The following describes two proteins that form a bound complex.

Sequence of the first protein:
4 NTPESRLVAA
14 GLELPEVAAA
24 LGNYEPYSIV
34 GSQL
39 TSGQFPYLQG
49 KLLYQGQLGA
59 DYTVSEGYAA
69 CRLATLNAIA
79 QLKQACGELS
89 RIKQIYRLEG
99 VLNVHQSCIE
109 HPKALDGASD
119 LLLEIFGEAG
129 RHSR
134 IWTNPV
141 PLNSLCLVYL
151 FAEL

Residue-level contacts at the interface:
Residue N137 in the first protein contacts residue P138 in the second protein (closest heavy-atom distance 4.5 Å).
Residue P110 in the first protein interacts with residue P141 in the second protein (closest heavy-atom distance 4.0 Å).
Residue R95 in the first protein interacts with residue F151 in the second protein (closest heavy-atom distance 3.4 Å).
Residue I134 in the first protein is in contact with residue L147 in the second protein (closest heavy-atom distance 4.5 Å).
Residue R132 in the first protein is in contact with residue E28 in the second protein (closest heavy-atom distance 4.4 Å).
Residue I107 in the first protein interacts with residue V139 in the second protein (closest heavy-atom distance 3.9 Å).
Residue R132 in the first protein is in contact with residue S40 in the second protein (closest heavy-atom distance 3.0 Å).
Residue R129 in the first protein contacts residue E28 in the second protein (closest heavy-atom distance 3.2 Å).
Residue P110 in the first protein contacts residue L24 in the second protein (closest heavy-atom distance 4.2 Å).
Residue T136 in the first protein is in contact with residue V139 in the second protein (closest heavy-atom distance 2.7 Å).
Residue H109 in the first protein contacts residue V139 in the second protein (closest heavy-atom distance 3.8 Å).
Residue I134 in the first protein is in contact with residue Y149 in the second protein (closest heavy-atom distance 3.3 Å).
Residue I134 in the first protein interacts with residue N137 in the second protein (closest heavy-atom distance 4.5 Å).
Residue T136 in the first protein contacts residue N137 in the second protein (closest heavy-atom distance 3.1 Å).
Residue N137 in the first protein is in contact with residue N137 in the second protein (closest heavy-atom distance 3.8 Å).
Residue W135 in the first protein contacts residue N137 in the second protein (closest heavy-atom distance 3.3 Å).
Residue R132 in the first protein contacts residue Y27 in the second protein (closest heavy-atom distance 3.1 Å).
Residue H103 in the first protein interacts with residue V139 in the second protein (closest heavy-atom distance 3.9 Å).
Residue S131 in the first protein interacts with residue Y30 in the second protein (closest heavy-atom distance 4.0 Å).
Residue H130 in the first protein interacts with residue N26 in the second protein (closest heavy-atom distance 3.7 Å).
Residue L121 in the first protein is in contact with residue N26 in the second protein (closest heavy-atom distance 3.6 Å).
Residue Q92 in the first protein interacts with residue V33 in the second protein (closest heavy-atom distance 3.8 Å).
Residue C106 in the first protein interacts with residue V139 in the second protein (closest heavy-atom distance 3.2 Å).
Residue H130 in the first protein contacts residue E28 in the second protein (closest heavy-atom distance 2.6 Å).
Residue S131 in the first protein interacts with residue E28 in the second protein (closest heavy-atom distance 3.4 Å).
Residue I107 in the first protein interacts with residue L142 in the second protein (closest heavy-atom distance 3.8 Å).
Residue R95 in the first protein contacts residue T39 in the second protein (closest heavy-atom distance 2.8 Å).
Residue S117 in the first protein contacts residue N26 in the second protein (closest heavy-atom distance 3.4 Å).
Residue D114 in the first protein contacts residue G25 in the second protein (closest heavy-atom distance 3.1 Å).
Residue Q36 in the first protein interacts with residue V33 in the second protein (closest heavy-atom distance 4.1 Å).
Residue S117 in the first protein contacts residue Y27 in the second protein (closest heavy-atom distance 4.2 Å).
Residue H109 in the first protein is in contact with residue P141 in the second protein (closest heavy-atom distance 3.7 Å).
Residue I107 in the first protein interacts with residue N143 in the second protein (closest heavy-atom distance 4.0 Å).
Residue Q104 in the first protein contacts residue V139 in the second protein (closest heavy-atom distance 4.0 Å).
Residue R95 in the first protein is in contact with residue Y149 in the second protein (closest heavy-atom distance 4.0 Å).
Residue R132 in the first protein interacts with residue Y149 in the second protein (closest heavy-atom distance 3.5 Å).
Residue Q92 in the first protein contacts residue I32 in the second protein (closest heavy-atom distance 2.8 Å).
Residue Y94 in the first protein contacts residue S31 in the second protein (closest heavy-atom distance 2.7 Å).
Residue S131 in the first protein interacts with residue T39 in the second protein (closest heavy-atom distance 4.5 Å).
Residue T136 in the first protein interacts with residue P138 in the second protein (closest heavy-atom distance 3.4 Å).
Residue W135 in the first protein contacts residue W135 in the second protein (closest heavy-atom distance 3.4 Å).
Residue H130 in the first protein contacts residue Y27 in the second protein (closest heavy-atom distance 3.5 Å).
Residue D114 in the first protein contacts residue L24 in the second protein (closest heavy-atom distance 4.4 Å).
Residue R132 in the first protein interacts with residue G41 in the second protein (closest heavy-atom distance 3.9 Å).
Residue D114 in the first protein contacts residue N26 in the second protein (closest heavy-atom distance 3.0 Å).
Residue S35 in the first protein is in contact with residue V33 in the second protein (closest heavy-atom distance 4.6 Å).
Residue I134 in the first protein contacts residue P141 in the second protein (closest heavy-atom distance 4.0 Å).
Residue V102 in the first protein is in contact with residue V139 in the second protein (closest heavy-atom distance 3.5 Å).
Residue D118 in the first protein interacts with residue N26 in the second protein (closest heavy-atom distance 2.5 Å).
Residue S131 in the first protein contacts residue S40 in the second protein (closest heavy-atom distance 3.3 Å).
Residue W135 in the first protein interacts with residue V99 in the second protein (closest heavy-atom distance 3.8 Å).
Residue S131 in the first protein contacts residue S31 in the second protein (closest heavy-atom distance 2.7 Å).
Residue R95 in the first protein contacts residue S40 in the second protein (closest heavy-atom distance 4.3 Å).
Residue E153 in the first protein contacts residue G34 in the second protein (closest heavy-atom distance 4.3 Å).
Residue P138 in the first protein is in contact with residue P138 in the second protein (closest heavy-atom distance 4.2 Å).
Residue R132 in the first protein interacts with residue G25 in the second protein (closest heavy-atom distance 4.1 Å).
Residue R132 in the first protein interacts with residue N26 in the second protein (closest heavy-atom distance 4.4 Å).
Residue Q36 in the first protein contacts residue Q36 in the second protein (closest heavy-atom distance 3.5 Å).
Residue E153 in the first protein contacts residue V33 in the second protein (closest heavy-atom distance 3.6 Å).
Residue Y94 in the first protein contacts residue V33 in the second protein (closest heavy-atom distance 3.8 Å).

Sequence of the second protein:
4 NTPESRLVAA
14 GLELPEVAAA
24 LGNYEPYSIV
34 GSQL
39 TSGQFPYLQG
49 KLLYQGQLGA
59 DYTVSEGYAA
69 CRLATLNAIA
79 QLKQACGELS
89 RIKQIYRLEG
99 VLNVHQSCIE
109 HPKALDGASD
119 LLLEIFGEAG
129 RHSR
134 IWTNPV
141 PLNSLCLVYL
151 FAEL